Sequence of the first protein:
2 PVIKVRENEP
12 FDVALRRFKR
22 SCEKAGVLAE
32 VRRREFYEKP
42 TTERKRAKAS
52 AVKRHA

Contacts between the two chains:
Residue P2 in the first protein contacts residue D72 in the second protein (closest heavy-atom distance 3.5 Å).
Residue A26 in the first protein contacts residue K38 in the second protein (closest heavy-atom distance 3.4 Å).
Residue G27 in the first protein contacts residue K38 in the second protein (closest heavy-atom distance 4.6 Å).
Residue E31 in the first protein is in contact with residue K38 in the second protein (closest heavy-atom distance 3.2 Å).
Residue V3 in the first protein is in contact with residue D72 in the second protein (closest heavy-atom distance 3.6 Å).

Sequence of the second protein:
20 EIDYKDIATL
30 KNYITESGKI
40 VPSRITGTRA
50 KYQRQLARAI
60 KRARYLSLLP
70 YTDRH

This data describes a binding interaction between two proteins.